Residue-level contacts at the interface:
Residue E82 in chain B interacts with residue K716 in chain A (closest heavy-atom distance 3.0 Å).
Residue R590 in chain B interacts with residue V594 in chain A (closest heavy-atom distance 2.5 Å).
Residue E496 in chain B is in contact with residue Y593 in chain A (closest heavy-atom distance 2.8 Å).
Residue E1559 in chain B contacts residue V519 in chain A (closest heavy-atom distance 3.2 Å).
Residue F208 in chain B is in contact with residue R377 in chain A (closest heavy-atom distance 3.1 Å).
Residue R125 in chain B contacts residue Q700 in chain A (closest heavy-atom distance 2.5 Å).
Residue E1556 in chain B contacts residue Y509 in chain A (closest heavy-atom distance 3.2 Å).
Residue K140 in chain B is in contact with residue M561 in chain A (closest heavy-atom distance 3.0 Å).
Residue S1560 in chain B is in contact with residue Y357 in chain A (closest heavy-atom distance 3.0 Å).
Residue H118 in chain B contacts residue E687 in chain A (closest heavy-atom distance 3.1 Å).
Residue D227 in chain B interacts with residue N194 in chain A (closest heavy-atom distance 3.1 Å).
Residue K395 in chain B interacts with residue Y681 in chain A (closest heavy-atom distance 3.2 Å).
Residue N197 in chain B interacts with residue H610 in chain A (closest heavy-atom distance 3.2 Å).
Residue E496 in chain B contacts residue G468 in chain A (closest heavy-atom distance 2.7 Å).
Residue N1596 in chain B contacts residue V350 in chain A (closest heavy-atom distance 3.2 Å).
Residue S304 in chain B interacts with residue Y682 in chain A (closest heavy-atom distance 2.9 Å).
Residue Y1593 in chain B interacts with residue E523 in chain A (closest heavy-atom distance 2.4 Å).
Residue S204 in chain B contacts residue E423 in chain A (closest heavy-atom distance 2.7 Å).
Residue N197 in chain B interacts with residue N554 in chain A (closest heavy-atom distance 3.0 Å).
Residue R549 in chain B is in contact with residue G595 in chain A (closest heavy-atom distance 3.2 Å).
Residue V266 in chain B is in contact with residue N494 in chain A (closest heavy-atom distance 2.9 Å).
Residue S205 in chain B interacts with residue E551 in chain A (closest heavy-atom distance 3.2 Å).
Residue S228 in chain B interacts with residue N194 in chain A (closest heavy-atom distance 2.7 Å).
Residue E625 in chain B interacts with residue R644 in chain A (closest heavy-atom distance 2.6 Å).
Residue Y659 in chain B contacts residue E737 in chain A (closest heavy-atom distance 3.2 Å).
Residue E1559 in chain B is in contact with residue Q356 in chain A (closest heavy-atom distance 2.9 Å).
Residue R582 in chain B interacts with residue Q710 in chain A (closest heavy-atom distance 2.5 Å).
Residue L171 in chain B is in contact with residue N189 in chain A (closest heavy-atom distance 3.2 Å).
Residue S245 in chain B is in contact with residue D684 in chain A (closest heavy-atom distance 3.2 Å).
Residue R590 in chain B interacts with residue E591 in chain A (closest heavy-atom distance 3.2 Å).
Residue I28 in chain B interacts with residue Y616 in chain A (closest heavy-atom distance 3.2 Å).
Residue E230 in chain B interacts with residue P192 in chain A (closest heavy-atom distance 3.0 Å).
Residue R464 in chain B contacts residue D597 in chain A (closest heavy-atom distance 3.2 Å).
Residue Q392 in chain B is in contact with residue A679 in chain A (closest heavy-atom distance 2.8 Å).
Residue R1589 in chain B contacts residue E523 in chain A (closest heavy-atom distance 2.6 Å).
Residue C493 in chain B contacts residue Q596 in chain A (closest heavy-atom distance 3.2 Å).
Residue Q392 in chain B contacts residue E683 in chain A (closest heavy-atom distance 2.4 Å).
Residue D494 in chain B is in contact with residue Q596 in chain A (closest heavy-atom distance 2.6 Å).
Residue F545 in chain B contacts residue V594 in chain A (closest heavy-atom distance 3.2 Å).
Residue D203 in chain B is in contact with residue N554 in chain A (closest heavy-atom distance 2.9 Å).
Residue Y415 in chain B contacts residue K676 in chain A (closest heavy-atom distance 2.8 Å).
Residue S205 in chain B contacts residue D550 in chain A (closest heavy-atom distance 3.2 Å).
Residue L667 in chain B contacts residue S636 in chain A (closest heavy-atom distance 3.2 Å).
Residue H118 in chain B interacts with residue Y692 in chain A (closest heavy-atom distance 3.2 Å).
Residue D494 in chain B contacts residue D597 in chain A (closest heavy-atom distance 2.9 Å).
Residue H118 in chain B contacts residue A685 in chain A (closest heavy-atom distance 3.0 Å).
Residue T498 in chain B interacts with residue E464 in chain A (closest heavy-atom distance 2.6 Å).
Residue Q392 in chain B interacts with residue E687 in chain A (closest heavy-atom distance 2.9 Å).
Residue D203 in chain B contacts residue S430 in chain A (closest heavy-atom distance 2.5 Å).
Residue R1599 in chain B is in contact with residue H349 in chain A (closest heavy-atom distance 2.9 Å).
Residue T666 in chain B contacts residue S636 in chain A (closest heavy-atom distance 2.7 Å).
Residue R301 in chain B is in contact with residue Y681 in chain A (closest heavy-atom distance 2.9 Å).
Residue T498 in chain B contacts residue D469 in chain A (closest heavy-atom distance 3.1 Å).
Residue K391 in chain B interacts with residue E687 in chain A (closest heavy-atom distance 3.1 Å).
Residue R301 in chain B interacts with residue D684 in chain A (closest heavy-atom distance 2.5 Å).
Residue Q668 in chain B contacts residue E591 in chain A (closest heavy-atom distance 3.1 Å).
Residue T209 in chain B contacts residue R377 in chain A (closest heavy-atom distance 3.2 Å).
Residue Y1573 in chain B is in contact with residue P352 in chain A (closest heavy-atom distance 3.0 Å).
Residue K313 in chain B interacts with residue Q214 in chain A (closest heavy-atom distance 2.8 Å).
Residue T169 in chain B contacts residue M190 in chain A (closest heavy-atom distance 3.2 Å).

Sequence of chain A:
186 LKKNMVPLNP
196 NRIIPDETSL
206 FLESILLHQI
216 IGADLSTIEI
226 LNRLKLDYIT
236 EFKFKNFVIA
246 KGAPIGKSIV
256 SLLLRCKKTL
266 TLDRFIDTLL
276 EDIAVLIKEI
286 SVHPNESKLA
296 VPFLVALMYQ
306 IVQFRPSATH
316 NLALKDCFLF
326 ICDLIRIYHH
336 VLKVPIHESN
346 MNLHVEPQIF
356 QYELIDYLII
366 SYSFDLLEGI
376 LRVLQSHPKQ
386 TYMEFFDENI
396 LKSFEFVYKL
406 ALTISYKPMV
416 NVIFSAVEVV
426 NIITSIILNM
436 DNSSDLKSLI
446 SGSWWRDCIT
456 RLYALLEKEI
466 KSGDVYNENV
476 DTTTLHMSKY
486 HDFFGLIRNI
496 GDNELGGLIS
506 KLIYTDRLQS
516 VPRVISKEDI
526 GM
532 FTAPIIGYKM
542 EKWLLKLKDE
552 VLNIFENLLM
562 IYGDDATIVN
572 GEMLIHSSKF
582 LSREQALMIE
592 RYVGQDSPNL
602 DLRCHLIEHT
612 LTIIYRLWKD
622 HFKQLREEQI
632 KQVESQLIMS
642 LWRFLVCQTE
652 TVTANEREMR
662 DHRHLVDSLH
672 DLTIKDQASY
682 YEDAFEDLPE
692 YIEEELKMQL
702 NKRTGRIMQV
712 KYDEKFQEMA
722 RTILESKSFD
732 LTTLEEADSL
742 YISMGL

Sequence of chain B:
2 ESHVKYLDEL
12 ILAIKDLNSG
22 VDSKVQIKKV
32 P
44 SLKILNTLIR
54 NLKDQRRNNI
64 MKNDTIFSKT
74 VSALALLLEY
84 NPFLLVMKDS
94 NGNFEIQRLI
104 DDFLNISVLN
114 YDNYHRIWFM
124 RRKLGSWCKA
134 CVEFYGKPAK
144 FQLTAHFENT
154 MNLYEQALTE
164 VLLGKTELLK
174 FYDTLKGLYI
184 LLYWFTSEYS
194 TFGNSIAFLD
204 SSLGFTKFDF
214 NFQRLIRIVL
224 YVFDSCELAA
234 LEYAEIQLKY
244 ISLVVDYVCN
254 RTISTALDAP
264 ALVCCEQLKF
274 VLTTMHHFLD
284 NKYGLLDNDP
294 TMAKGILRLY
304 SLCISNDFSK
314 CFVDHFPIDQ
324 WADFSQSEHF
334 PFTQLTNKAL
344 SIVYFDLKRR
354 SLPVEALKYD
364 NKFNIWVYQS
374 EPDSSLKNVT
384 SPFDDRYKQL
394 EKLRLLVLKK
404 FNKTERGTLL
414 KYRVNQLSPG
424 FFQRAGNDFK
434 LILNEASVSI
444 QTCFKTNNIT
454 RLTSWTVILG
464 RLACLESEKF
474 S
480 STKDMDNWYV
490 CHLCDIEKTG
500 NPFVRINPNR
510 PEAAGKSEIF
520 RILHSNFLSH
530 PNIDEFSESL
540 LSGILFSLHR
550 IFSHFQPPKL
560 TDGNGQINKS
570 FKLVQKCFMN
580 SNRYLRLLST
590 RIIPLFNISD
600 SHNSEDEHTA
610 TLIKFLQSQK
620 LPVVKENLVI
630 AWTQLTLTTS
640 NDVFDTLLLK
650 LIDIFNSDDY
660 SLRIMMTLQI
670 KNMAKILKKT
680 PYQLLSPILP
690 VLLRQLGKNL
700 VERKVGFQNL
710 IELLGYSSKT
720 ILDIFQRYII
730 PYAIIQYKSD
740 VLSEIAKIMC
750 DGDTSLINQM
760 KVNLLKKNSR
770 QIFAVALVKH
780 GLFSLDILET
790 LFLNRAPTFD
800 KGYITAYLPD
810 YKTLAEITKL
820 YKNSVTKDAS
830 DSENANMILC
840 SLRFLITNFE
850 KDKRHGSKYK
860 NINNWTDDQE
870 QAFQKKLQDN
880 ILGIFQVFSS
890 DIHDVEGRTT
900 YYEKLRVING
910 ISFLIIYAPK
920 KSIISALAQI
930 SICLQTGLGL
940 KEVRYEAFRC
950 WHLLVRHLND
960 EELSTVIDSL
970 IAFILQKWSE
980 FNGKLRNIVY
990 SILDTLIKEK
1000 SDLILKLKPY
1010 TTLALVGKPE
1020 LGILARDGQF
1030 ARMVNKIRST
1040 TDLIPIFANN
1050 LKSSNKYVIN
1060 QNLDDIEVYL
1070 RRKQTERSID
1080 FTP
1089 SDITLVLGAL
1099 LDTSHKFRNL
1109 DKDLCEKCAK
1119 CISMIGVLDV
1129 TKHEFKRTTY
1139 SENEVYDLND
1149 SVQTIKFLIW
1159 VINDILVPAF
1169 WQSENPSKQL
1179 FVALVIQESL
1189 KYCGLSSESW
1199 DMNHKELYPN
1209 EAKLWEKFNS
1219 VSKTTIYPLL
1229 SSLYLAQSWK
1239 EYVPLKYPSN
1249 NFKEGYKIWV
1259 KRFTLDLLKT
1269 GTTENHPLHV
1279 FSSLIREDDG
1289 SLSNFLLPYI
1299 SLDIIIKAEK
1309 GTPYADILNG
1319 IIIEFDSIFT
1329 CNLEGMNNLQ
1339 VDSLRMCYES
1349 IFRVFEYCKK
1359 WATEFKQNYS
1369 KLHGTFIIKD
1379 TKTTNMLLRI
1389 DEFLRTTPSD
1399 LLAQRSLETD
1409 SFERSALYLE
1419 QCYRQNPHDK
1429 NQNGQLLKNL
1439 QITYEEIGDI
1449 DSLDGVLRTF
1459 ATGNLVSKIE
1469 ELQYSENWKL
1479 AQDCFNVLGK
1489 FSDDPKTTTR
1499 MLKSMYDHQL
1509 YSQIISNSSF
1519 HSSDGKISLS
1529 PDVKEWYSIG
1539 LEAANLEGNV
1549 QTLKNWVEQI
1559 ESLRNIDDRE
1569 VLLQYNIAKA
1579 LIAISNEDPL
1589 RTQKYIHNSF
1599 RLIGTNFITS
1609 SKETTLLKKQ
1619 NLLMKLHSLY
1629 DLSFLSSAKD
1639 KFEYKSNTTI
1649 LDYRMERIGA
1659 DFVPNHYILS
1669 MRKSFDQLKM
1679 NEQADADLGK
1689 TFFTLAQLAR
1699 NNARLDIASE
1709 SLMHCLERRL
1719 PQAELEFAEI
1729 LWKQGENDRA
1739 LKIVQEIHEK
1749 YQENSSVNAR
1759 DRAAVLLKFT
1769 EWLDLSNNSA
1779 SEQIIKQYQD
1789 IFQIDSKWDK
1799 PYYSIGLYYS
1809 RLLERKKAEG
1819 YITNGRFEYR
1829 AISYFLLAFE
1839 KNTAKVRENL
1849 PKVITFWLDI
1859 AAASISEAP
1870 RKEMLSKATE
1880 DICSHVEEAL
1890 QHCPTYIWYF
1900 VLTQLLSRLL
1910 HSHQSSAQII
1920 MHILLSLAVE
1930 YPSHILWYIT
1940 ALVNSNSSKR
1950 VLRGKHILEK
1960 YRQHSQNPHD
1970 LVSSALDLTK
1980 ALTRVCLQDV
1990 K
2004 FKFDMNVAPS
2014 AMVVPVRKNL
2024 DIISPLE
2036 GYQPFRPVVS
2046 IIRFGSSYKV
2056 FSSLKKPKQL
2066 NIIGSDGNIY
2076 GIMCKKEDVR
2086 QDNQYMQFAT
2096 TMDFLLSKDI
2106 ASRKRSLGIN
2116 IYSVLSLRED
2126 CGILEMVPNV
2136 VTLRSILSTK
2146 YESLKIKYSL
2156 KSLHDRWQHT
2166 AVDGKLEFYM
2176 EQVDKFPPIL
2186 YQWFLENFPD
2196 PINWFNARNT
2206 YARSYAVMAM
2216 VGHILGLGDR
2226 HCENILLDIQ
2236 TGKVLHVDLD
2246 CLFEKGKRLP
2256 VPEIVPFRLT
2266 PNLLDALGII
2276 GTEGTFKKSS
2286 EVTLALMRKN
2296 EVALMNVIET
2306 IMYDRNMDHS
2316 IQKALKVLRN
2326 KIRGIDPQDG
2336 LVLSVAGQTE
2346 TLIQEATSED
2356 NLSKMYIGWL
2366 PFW

The following describes two proteins that form a bound complex.